This data describes a binding interaction between two proteins.

Sequence of the second protein:
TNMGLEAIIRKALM

Sequence of the first protein:
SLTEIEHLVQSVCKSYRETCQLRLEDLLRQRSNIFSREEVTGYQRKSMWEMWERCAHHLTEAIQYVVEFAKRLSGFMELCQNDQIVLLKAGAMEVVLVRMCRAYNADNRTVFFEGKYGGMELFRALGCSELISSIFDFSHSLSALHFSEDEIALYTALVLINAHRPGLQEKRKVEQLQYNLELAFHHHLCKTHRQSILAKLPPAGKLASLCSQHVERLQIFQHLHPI

Residue-level contacts at the interface:
Residue I68 in the first protein contacts residue L5 in the second protein (closest heavy-atom distance 3.2 Å).
Residue E221 in the first protein contacts residue M3 in the second protein (closest heavy-atom distance 3.0 Å).
Residue V220 in the first protein is in contact with residue L5 in the second protein (closest heavy-atom distance 4.8 Å).
Residue V72 in the first protein is in contact with residue L13 in the second protein (closest heavy-atom distance 3.9 Å).
Residue L93 in the first protein contacts residue I9 in the second protein (closest heavy-atom distance 3.6 Å).
Residue Q89 in the first protein interacts with residue L13 in the second protein (closest heavy-atom distance 3.8 Å).
Residue S217 in the first protein contacts residue N2 in the second protein (closest heavy-atom distance 3.6 Å).
Residue F81 in the first protein is in contact with residue L13 in the second protein (closest heavy-atom distance 4.7 Å).
Residue I68 in the first protein contacts residue I8 in the second protein (closest heavy-atom distance 3.7 Å).
Residue T65 in the first protein contacts residue I8 in the second protein (closest heavy-atom distance 4.0 Å).
Residue Q224 in the first protein contacts residue A7 in the second protein (closest heavy-atom distance 4.3 Å).
Residue K94 in the first protein interacts with residue I9 in the second protein (closest heavy-atom distance 3.6 Å).
Residue K94 in the first protein contacts residue E6 in the second protein (closest heavy-atom distance 2.7 Å).
Residue K94 in the first protein interacts with residue M3 in the second protein (closest heavy-atom distance 4.5 Å).
Residue Q224 in the first protein interacts with residue M3 in the second protein (closest heavy-atom distance 5.0 Å).
Residue L93 in the first protein is in contact with residue L13 in the second protein (closest heavy-atom distance 3.9 Å).
Residue I68 in the first protein contacts residue I9 in the second protein (closest heavy-atom distance 4.3 Å).
Residue I90 in the first protein contacts residue E6 in the second protein (closest heavy-atom distance 4.3 Å).
Residue E221 in the first protein is in contact with residue G4 in the second protein (closest heavy-atom distance 2.8 Å).
Residue A97 in the first protein is in contact with residue L5 in the second protein (closest heavy-atom distance 4.4 Å).
Residue L93 in the first protein interacts with residue L5 in the second protein (closest heavy-atom distance 4.7 Å).
Residue S217 in the first protein contacts residue L5 in the second protein (closest heavy-atom distance 3.8 Å).
Residue I90 in the first protein contacts residue I9 in the second protein (closest heavy-atom distance 4.3 Å).
Residue K76 in the first protein interacts with residue A12 in the second protein (closest heavy-atom distance 3.6 Å).
Residue K76 in the first protein interacts with residue L13 in the second protein (closest heavy-atom distance 4.0 Å).
Residue V72 in the first protein interacts with residue A12 in the second protein (closest heavy-atom distance 3.7 Å).
Residue Q224 in the first protein contacts residue I8 in the second protein (closest heavy-atom distance 3.3 Å).
Residue I90 in the first protein is in contact with residue R10 in the second protein (closest heavy-atom distance 3.3 Å).
Residue Q218 in the first protein contacts residue N2 in the second protein (closest heavy-atom distance 4.0 Å).
Residue E73 in the first protein contacts residue A12 in the second protein (closest heavy-atom distance 4.3 Å).
Residue M98 in the first protein contacts residue L5 in the second protein (closest heavy-atom distance 4.3 Å).
Residue Q224 in the first protein interacts with residue L5 in the second protein (closest heavy-atom distance 4.7 Å).
Residue E221 in the first protein is in contact with residue L5 in the second protein (closest heavy-atom distance 5.0 Å).
Residue V220 in the first protein interacts with residue I8 in the second protein (closest heavy-atom distance 3.8 Å).
Residue I90 in the first protein is in contact with residue L13 in the second protein (closest heavy-atom distance 3.7 Å).
Residue A97 in the first protein is in contact with residue I9 in the second protein (closest heavy-atom distance 4.5 Å).
Residue Q224 in the first protein contacts residue G4 in the second protein (closest heavy-atom distance 3.1 Å).
Residue E221 in the first protein is in contact with residue N2 in the second protein (closest heavy-atom distance 2.8 Å).
Residue Q69 in the first protein interacts with residue A12 in the second protein (closest heavy-atom distance 4.4 Å).
Residue K76 in the first protein contacts residue M14 in the second protein (closest heavy-atom distance 4.0 Å).
Residue K94 in the first protein interacts with residue T1 in the second protein (closest heavy-atom distance 3.3 Å).
Residue Q86 in the first protein contacts residue L13 in the second protein (closest heavy-atom distance 4.8 Å).
Residue K94 in the first protein is in contact with residue L5 in the second protein (closest heavy-atom distance 4.0 Å).
Residue V72 in the first protein is in contact with residue I9 in the second protein (closest heavy-atom distance 4.4 Å).
Residue Q69 in the first protein interacts with residue I8 in the second protein (closest heavy-atom distance 4.4 Å).
Residue K94 in the first protein is in contact with residue N2 in the second protein (closest heavy-atom distance 3.5 Å).